Sequence of protein 1:
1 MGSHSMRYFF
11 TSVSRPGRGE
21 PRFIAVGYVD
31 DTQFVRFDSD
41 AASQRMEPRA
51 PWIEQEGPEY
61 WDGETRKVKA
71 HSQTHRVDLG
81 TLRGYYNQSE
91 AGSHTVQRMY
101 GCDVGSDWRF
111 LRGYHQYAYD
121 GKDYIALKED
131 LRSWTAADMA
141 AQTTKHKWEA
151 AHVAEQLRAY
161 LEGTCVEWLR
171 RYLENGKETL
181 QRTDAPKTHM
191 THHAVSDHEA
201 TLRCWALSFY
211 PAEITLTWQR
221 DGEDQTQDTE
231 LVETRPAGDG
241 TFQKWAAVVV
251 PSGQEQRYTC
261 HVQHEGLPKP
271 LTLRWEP

Contacts between the two chains:
Residue L82 in protein 1 contacts residue V10 in protein 2 (closest heavy-atom distance 4.0 Å).
Residue Y100 in protein 1 interacts with residue V2 in protein 2 (closest heavy-atom distance 3.6 Å).
Residue V153 in protein 1 is in contact with residue L8 in protein 2 (closest heavy-atom distance 3.8 Å).
Residue Q156 in protein 1 interacts with residue W3 in protein 2 (closest heavy-atom distance 4.3 Å).
Residue F10 in protein 1 contacts residue V2 in protein 2 (closest heavy-atom distance 4.5 Å).
Residue T81 in protein 1 interacts with residue V10 in protein 2 (closest heavy-atom distance 3.9 Å).
Residue T74 in protein 1 interacts with residue P7 in protein 2 (closest heavy-atom distance 2.9 Å).
Residue A70 in protein 1 is in contact with residue P5 in protein 2 (closest heavy-atom distance 3.9 Å).
Residue W148 in protein 1 contacts residue Y9 in protein 2 (closest heavy-atom distance 2.9 Å).
Residue E64 in protein 1 interacts with residue V2 in protein 2 (closest heavy-atom distance 2.9 Å).
Residue A70 in protein 1 is in contact with residue D6 in protein 2 (closest heavy-atom distance 3.7 Å).
Residue T144 in protein 1 is in contact with residue V10 in protein 2 (closest heavy-atom distance 2.7 Å).
Residue Y160 in protein 1 is in contact with residue V2 in protein 2 (closest heavy-atom distance 3.7 Å).
Residue K67 in protein 1 contacts residue W3 in protein 2 (closest heavy-atom distance 3.9 Å).
Residue A151 in protein 1 interacts with residue L8 in protein 2 (closest heavy-atom distance 3.5 Å).
Residue T74 in protein 1 contacts residue D6 in protein 2 (closest heavy-atom distance 3.4 Å).
Residue K147 in protein 1 interacts with residue L8 in protein 2 (closest heavy-atom distance 4.6 Å).
Residue R98 in protein 1 contacts residue W3 in protein 2 (closest heavy-atom distance 3.9 Å).
Residue E64 in protein 1 contacts residue M1 in protein 2 (closest heavy-atom distance 3.5 Å).
Residue Y172 in protein 1 interacts with residue M1 in protein 2 (closest heavy-atom distance 2.8 Å).
Residue W148 in protein 1 is in contact with residue L8 in protein 2 (closest heavy-atom distance 3.6 Å).
Residue Y117 in protein 1 contacts residue V10 in protein 2 (closest heavy-atom distance 3.8 Å).
Residue R66 in protein 1 contacts residue P5 in protein 2 (closest heavy-atom distance 4.3 Å).
Residue A70 in protein 1 contacts residue P7 in protein 2 (closest heavy-atom distance 4.4 Å).
Residue Y8 in protein 1 contacts residue V2 in protein 2 (closest heavy-atom distance 3.4 Å).
Residue H115 in protein 1 interacts with residue W3 in protein 2 (closest heavy-atom distance 3.8 Å).
Residue K67 in protein 1 contacts residue M1 in protein 2 (closest heavy-atom distance 3.3 Å).
Residue W168 in protein 1 interacts with residue M1 in protein 2 (closest heavy-atom distance 3.4 Å).
Residue M46 in protein 1 is in contact with residue V2 in protein 2 (closest heavy-atom distance 3.8 Å).
Residue K67 in protein 1 interacts with residue G4 in protein 2 (closest heavy-atom distance 3.7 Å).
Residue Y85 in protein 1 contacts residue V10 in protein 2 (closest heavy-atom distance 2.8 Å).
Residue D78 in protein 1 interacts with residue L8 in protein 2 (closest heavy-atom distance 4.9 Å).
Residue V68 in protein 1 contacts residue V2 in protein 2 (closest heavy-atom distance 4.6 Å).
Residue H71 in protein 1 contacts residue P7 in protein 2 (closest heavy-atom distance 3.6 Å).
Residue R98 in protein 1 interacts with residue L8 in protein 2 (closest heavy-atom distance 4.5 Å).
Residue T74 in protein 1 contacts residue L8 in protein 2 (closest heavy-atom distance 3.8 Å).
Residue Y124 in protein 1 contacts residue V10 in protein 2 (closest heavy-atom distance 4.0 Å).
Residue K67 in protein 1 is in contact with residue V2 in protein 2 (closest heavy-atom distance 2.9 Å).
Residue T74 in protein 1 contacts residue Y9 in protein 2 (closest heavy-atom distance 3.8 Å).
Residue Y160 in protein 1 is in contact with residue W3 in protein 2 (closest heavy-atom distance 3.6 Å).
Residue D78 in protein 1 is in contact with residue V10 in protein 2 (closest heavy-atom distance 2.8 Å).
Residue V153 in protein 1 is in contact with residue W3 in protein 2 (closest heavy-atom distance 4.3 Å).
Residue V77 in protein 1 is in contact with residue Y9 in protein 2 (closest heavy-atom distance 4.0 Å).
Residue R98 in protein 1 interacts with residue P7 in protein 2 (closest heavy-atom distance 3.9 Å).
Residue T164 in protein 1 contacts residue M1 in protein 2 (closest heavy-atom distance 4.0 Å).
Residue Y8 in protein 1 interacts with residue M1 in protein 2 (closest heavy-atom distance 2.9 Å).
Residue F34 in protein 1 contacts residue M1 in protein 2 (closest heavy-atom distance 4.8 Å).
Residue K67 in protein 1 interacts with residue P5 in protein 2 (closest heavy-atom distance 4.1 Å).
Residue M6 in protein 1 interacts with residue M1 in protein 2 (closest heavy-atom distance 3.8 Å).
Residue D78 in protein 1 interacts with residue Y9 in protein 2 (closest heavy-atom distance 3.3 Å).
Residue H71 in protein 1 contacts residue W3 in protein 2 (closest heavy-atom distance 3.1 Å).
Residue Y160 in protein 1 contacts residue M1 in protein 2 (closest heavy-atom distance 2.6 Å).
Residue W148 in protein 1 is in contact with residue V10 in protein 2 (closest heavy-atom distance 3.9 Å).
Residue K147 in protein 1 is in contact with residue V10 in protein 2 (closest heavy-atom distance 4.3 Å).
Residue Y60 in protein 1 interacts with residue M1 in protein 2 (closest heavy-atom distance 4.2 Å).
Residue L157 in protein 1 interacts with residue W3 in protein 2 (closest heavy-atom distance 3.4 Å).
Residue Y100 in protein 1 interacts with residue W3 in protein 2 (closest heavy-atom distance 3.0 Å).
Residue H71 in protein 1 contacts residue V2 in protein 2 (closest heavy-atom distance 4.6 Å).

Sequence of protein 2:
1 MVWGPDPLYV

The following describes two proteins that form a bound complex.